Sequence of the second protein:
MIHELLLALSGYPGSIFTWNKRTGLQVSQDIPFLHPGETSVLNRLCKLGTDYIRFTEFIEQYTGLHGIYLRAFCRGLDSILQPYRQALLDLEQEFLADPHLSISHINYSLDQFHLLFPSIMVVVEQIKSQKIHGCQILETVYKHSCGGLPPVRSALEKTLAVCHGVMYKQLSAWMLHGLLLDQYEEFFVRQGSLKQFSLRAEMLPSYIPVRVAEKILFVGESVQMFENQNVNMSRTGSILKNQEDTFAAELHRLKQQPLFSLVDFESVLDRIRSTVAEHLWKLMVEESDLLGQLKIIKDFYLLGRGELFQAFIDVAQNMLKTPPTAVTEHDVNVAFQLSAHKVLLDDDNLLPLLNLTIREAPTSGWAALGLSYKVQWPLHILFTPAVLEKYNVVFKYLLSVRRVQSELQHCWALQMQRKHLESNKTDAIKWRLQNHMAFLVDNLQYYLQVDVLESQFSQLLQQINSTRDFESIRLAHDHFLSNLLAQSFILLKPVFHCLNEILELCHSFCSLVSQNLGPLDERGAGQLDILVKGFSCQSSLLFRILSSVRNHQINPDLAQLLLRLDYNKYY

Sequence of the first protein:
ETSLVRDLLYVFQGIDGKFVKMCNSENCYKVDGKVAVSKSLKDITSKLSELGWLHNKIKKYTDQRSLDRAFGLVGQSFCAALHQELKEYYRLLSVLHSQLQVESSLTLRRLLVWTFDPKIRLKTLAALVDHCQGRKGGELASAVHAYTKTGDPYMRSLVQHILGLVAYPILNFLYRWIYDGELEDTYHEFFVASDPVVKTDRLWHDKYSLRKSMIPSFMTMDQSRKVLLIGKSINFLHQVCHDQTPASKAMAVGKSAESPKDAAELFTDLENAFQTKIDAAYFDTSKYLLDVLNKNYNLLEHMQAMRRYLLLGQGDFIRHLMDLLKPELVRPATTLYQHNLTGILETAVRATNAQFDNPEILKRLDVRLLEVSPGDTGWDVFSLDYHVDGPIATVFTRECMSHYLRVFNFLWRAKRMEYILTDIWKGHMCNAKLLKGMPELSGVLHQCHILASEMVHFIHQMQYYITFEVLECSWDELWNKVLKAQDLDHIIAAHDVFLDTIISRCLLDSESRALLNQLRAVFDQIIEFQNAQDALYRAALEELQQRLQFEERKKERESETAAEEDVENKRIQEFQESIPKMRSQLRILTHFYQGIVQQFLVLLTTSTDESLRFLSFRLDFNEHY

Contacts between the two chains:
Residue R314 in the first protein interacts with residue G163 in the second protein (closest heavy-atom distance 3.6 Å).
Residue R336 in the first protein contacts residue Y124 in the second protein (closest heavy-atom distance 3.4 Å).
Residue R314 in the first protein interacts with residue L165 in the second protein (closest heavy-atom distance 3.4 Å).
Residue R310 in the first protein is in contact with residue L165 in the second protein (closest heavy-atom distance 3.5 Å).
Residue K263 in the first protein interacts with residue H35 in the second protein (closest heavy-atom distance 3.7 Å).
Residue Y255 in the first protein contacts residue E38 in the second protein (closest heavy-atom distance 3.7 Å).
Residue E626 in the first protein is in contact with residue N634 in the second protein (closest heavy-atom distance 3.8 Å).
Residue Q321 in the first protein contacts residue L165 in the second protein (closest heavy-atom distance 3.8 Å).
Residue G262 in the first protein interacts with residue G37 in the second protein (closest heavy-atom distance 4.3 Å).
Residue Q346 in the first protein interacts with residue S118 in the second protein (closest heavy-atom distance 4.4 Å).
Residue A588 in the first protein interacts with residue R633 in the second protein (closest heavy-atom distance 4.1 Å).
Residue Q593 in the first protein interacts with residue L646 in the second protein (closest heavy-atom distance 4.3 Å).
Residue N595 in the first protein is in contact with residue Y654 in the second protein (closest heavy-atom distance 3.4 Å).
Residue Q258 in the first protein is in contact with residue N123 in the second protein (closest heavy-atom distance 4.3 Å).
Residue T590 in the first protein is in contact with residue L629 in the second protein (closest heavy-atom distance 3.8 Å).
Residue Y335 in the first protein is in contact with residue Y124 in the second protein (closest heavy-atom distance 3.7 Å).
Residue R251 in the first protein is in contact with residue H35 in the second protein (closest heavy-atom distance 3.2 Å).
Residue Q346 in the first protein is in contact with residue H116 in the second protein (closest heavy-atom distance 3.7 Å).
Residue R310 in the first protein contacts residue L131 in the second protein (closest heavy-atom distance 3.5 Å).
Residue Y255 in the first protein contacts residue H35 in the second protein (closest heavy-atom distance 3.2 Å).
Residue D313 in the first protein contacts residue H160 in the second protein (closest heavy-atom distance 3.1 Å).
Residue A325 in the first protein contacts residue P166 in the second protein (closest heavy-atom distance 4.2 Å).
Residue T441 in the first protein is in contact with residue C162 in the second protein (closest heavy-atom distance 4.1 Å).
Residue R314 in the first protein contacts residue G164 in the second protein (closest heavy-atom distance 3.1 Å).
Residue V347 in the first protein interacts with residue H116 in the second protein (closest heavy-atom distance 3.2 Å).
Residue H342 in the first protein interacts with residue H121 in the second protein (closest heavy-atom distance 4.4 Å).
Residue L591 in the first protein contacts residue F626 in the second protein (closest heavy-atom distance 3.6 Å).
Residue L318 in the first protein contacts residue G163 in the second protein (closest heavy-atom distance 4.0 Å).
Residue E348 in the first protein contacts residue D114 in the second protein (closest heavy-atom distance 4.3 Å).
Residue Q593 in the first protein is in contact with residue H635 in the second protein (closest heavy-atom distance 4.2 Å).
Residue E437 in the first protein interacts with residue L322 in the second protein (closest heavy-atom distance 3.3 Å).
Residue H342 in the first protein is in contact with residue S120 in the second protein (closest heavy-atom distance 3.5 Å).
Residue T589 in the first protein contacts residue R633 in the second protein (closest heavy-atom distance 3.1 Å).
Residue D313 in the first protein is in contact with residue K159 in the second protein (closest heavy-atom distance 3.3 Å).
Residue H594 in the first protein is in contact with residue Y650 in the second protein (closest heavy-atom distance 3.7 Å).
Residue H328 in the first protein is in contact with residue H130 in the second protein (closest heavy-atom distance 3.4 Å).
Residue K304 in the first protein interacts with residue H130 in the second protein (closest heavy-atom distance 3.1 Å).
Residue L591 in the first protein contacts residue D649 in the second protein (closest heavy-atom distance 3.3 Å).
Residue Y335 in the first protein is in contact with residue D127 in the second protein (closest heavy-atom distance 3.1 Å).
Residue T590 in the first protein contacts residue S630 in the second protein (closest heavy-atom distance 3.2 Å).
Residue S311 in the first protein interacts with residue V138 in the second protein (closest heavy-atom distance 4.3 Å).
Residue L624 in the first protein interacts with residue R633 in the second protein (closest heavy-atom distance 4.2 Å).
Residue H594 in the first protein interacts with residue L646 in the second protein (closest heavy-atom distance 3.7 Å).
Residue L318 in the first protein is in contact with residue G164 in the second protein (closest heavy-atom distance 3.8 Å).
Residue T590 in the first protein interacts with residue R633 in the second protein (closest heavy-atom distance 3.3 Å).
Residue Y255 in the first protein contacts residue G37 in the second protein (closest heavy-atom distance 3.9 Å).
Residue Q593 in the first protein interacts with residue V632 in the second protein (closest heavy-atom distance 3.6 Å).
Residue Y592 in the first protein contacts residue R633 in the second protein (closest heavy-atom distance 3.4 Å).
Residue H342 in the first protein is in contact with residue S118 in the second protein (closest heavy-atom distance 3.4 Å).
Residue H328 in the first protein interacts with residue D127 in the second protein (closest heavy-atom distance 2.9 Å).
Residue L318 in the first protein interacts with residue C162 in the second protein (closest heavy-atom distance 3.4 Å).
Residue L591 in the first protein is in contact with residue Y653 in the second protein (closest heavy-atom distance 3.5 Å).
Residue T590 in the first protein is in contact with residue F626 in the second protein (closest heavy-atom distance 3.6 Å).
Residue S322 in the first protein interacts with residue R169 in the second protein (closest heavy-atom distance 4.3 Å).
Residue H328 in the first protein interacts with residue L131 in the second protein (closest heavy-atom distance 4.1 Å).
Residue G262 in the first protein contacts residue P36 in the second protein (closest heavy-atom distance 3.7 Å).
Residue K332 in the first protein interacts with residue Y124 in the second protein (closest heavy-atom distance 3.2 Å).
Residue R251 in the first protein interacts with residue E38 in the second protein (closest heavy-atom distance 4.1 Å).
Residue Q593 in the first protein is in contact with residue R633 in the second protein (closest heavy-atom distance 2.8 Å).
Residue H594 in the first protein interacts with residue Y654 in the second protein (closest heavy-atom distance 3.3 Å).

These two protein chains interact to form a complex.